Sequence of the first protein:
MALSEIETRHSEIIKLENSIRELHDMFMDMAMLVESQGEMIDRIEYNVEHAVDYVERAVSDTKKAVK

Contacts between the two chains:
Residue D64 in the second protein interacts with residue V59 in the first protein (closest heavy-atom distance 3.2 Å).
Residue E18 in the second protein is in contact with residue H10 in the first protein (closest heavy-atom distance 3.0 Å).
Residue D64 in the second protein contacts residue E56 in the first protein (closest heavy-atom distance 3.3 Å).
Residue R39 in the second protein is in contact with residue A31 in the first protein (closest heavy-atom distance 3.4 Å).
Residue N71 in the second protein contacts residue T62 in the first protein (closest heavy-atom distance 4.1 Å).
Residue S19 in the second protein interacts with residue H10 in the first protein (closest heavy-atom distance 4.1 Å).
Residue M26 in the second protein contacts residue L16 in the first protein (closest heavy-atom distance 3.7 Å).
Residue L15 in the second protein contacts residue H10 in the first protein (closest heavy-atom distance 3.9 Å).
Residue S33 in the second protein is in contact with residue F27 in the first protein (closest heavy-atom distance 3.7 Å).
Residue E67 in the second protein is in contact with residue K63 in the first protein (closest heavy-atom distance 3.5 Å).
Residue D64 in the second protein contacts residue V55 in the first protein (closest heavy-atom distance 3.6 Å).
Residue L44 in the second protein contacts residue V34 in the first protein (closest heavy-atom distance 4.0 Å).
Residue R53 in the second protein interacts with residue E45 in the first protein (closest heavy-atom distance 3.0 Å).
Residue R39 in the second protein interacts with residue E35 in the first protein (closest heavy-atom distance 3.6 Å).
Residue M65 in the second protein contacts residue V55 in the first protein (closest heavy-atom distance 3.9 Å).
Residue D74 in the second protein contacts residue V66 in the first protein (closest heavy-atom distance 4.0 Å).
Residue G57 in the second protein is in contact with residue V52 in the first protein (closest heavy-atom distance 4.0 Å).
Residue Q50 in the second protein interacts with residue I41 in the first protein (closest heavy-atom distance 3.3 Å).
Residue V30 in the second protein contacts residue I20 in the first protein (closest heavy-atom distance 3.6 Å).
Residue M26 in the second protein contacts residue I13 in the first protein (closest heavy-atom distance 3.1 Å).
Residue R25 in the second protein contacts residue E17 in the first protein (closest heavy-atom distance 2.8 Å).
Residue A68 in the second protein contacts residue V59 in the first protein (closest heavy-atom distance 3.7 Å).
Residue M8 in the second protein interacts with residue L3 in the first protein (closest heavy-atom distance 3.5 Å).
Residue G37 in the second protein contacts residue F27 in the first protein (closest heavy-atom distance 3.9 Å).
Residue H60 in the second protein contacts residue E56 in the first protein (closest heavy-atom distance 2.7 Å).
Residue S22 in the second protein contacts residue I13 in the first protein (closest heavy-atom distance 3.7 Å).
Residue M26 in the second protein interacts with residue I20 in the first protein (closest heavy-atom distance 4.2 Å).
Residue N71 in the second protein contacts residue K63 in the first protein (closest heavy-atom distance 3.8 Å).
Residue Q47 in the second protein is in contact with residue G38 in the first protein (closest heavy-atom distance 3.3 Å).
Residue S22 in the second protein contacts residue E17 in the first protein (closest heavy-atom distance 2.4 Å).
Residue V54 in the second protein interacts with residue E45 in the first protein (closest heavy-atom distance 4.1 Å).
Residue R11 in the second protein is in contact with residue E7 in the first protein (closest heavy-atom distance 3.8 Å).
Residue T40 in the second protein is in contact with residue A31 in the first protein (closest heavy-atom distance 3.4 Å).
Residue Q47 in the second protein is in contact with residue V34 in the first protein (closest heavy-atom distance 2.6 Å).
Residue L29 in the second protein contacts residue I20 in the first protein (closest heavy-atom distance 3.7 Å).
Residue A12 in the second protein interacts with residue I6 in the first protein (closest heavy-atom distance 3.8 Å).
Residue T40 in the second protein contacts residue V34 in the first protein (closest heavy-atom distance 4.0 Å).
Residue L15 in the second protein is in contact with residue E7 in the first protein (closest heavy-atom distance 3.2 Å).
Residue A36 in the second protein interacts with residue M28 in the first protein (closest heavy-atom distance 4.0 Å).
Residue T40 in the second protein interacts with residue M30 in the first protein (closest heavy-atom distance 3.6 Å).
Residue A36 in the second protein interacts with residue A31 in the first protein (closest heavy-atom distance 4.2 Å).
Residue L15 in the second protein is in contact with residue I6 in the first protein (closest heavy-atom distance 3.6 Å).
Residue E32 in the second protein contacts residue H24 in the first protein (closest heavy-atom distance 3.0 Å).
Residue Q47 in the second protein contacts residue I41 in the first protein (closest heavy-atom distance 3.8 Å).
Residue R11 in the second protein is in contact with residue L3 in the first protein (closest heavy-atom distance 4.1 Å).
Residue S33 in the second protein contacts residue H24 in the first protein (closest heavy-atom distance 3.2 Å).
Residue Q50 in the second protein contacts residue D42 in the first protein (closest heavy-atom distance 3.2 Å).
Residue H60 in the second protein interacts with residue V52 in the first protein (closest heavy-atom distance 3.4 Å).
Residue M26 in the second protein interacts with residue E17 in the first protein (closest heavy-atom distance 3.7 Å).
Residue L29 in the second protein is in contact with residue R21 in the first protein (closest heavy-atom distance 4.0 Å).
Residue L51 in the second protein is in contact with residue I41 in the first protein (closest heavy-atom distance 4.0 Å).
Residue M43 in the second protein interacts with residue V34 in the first protein (closest heavy-atom distance 3.6 Å).
Residue N71 in the second protein contacts residue V66 in the first protein (closest heavy-atom distance 3.3 Å).
Residue M58 in the second protein contacts residue V48 in the first protein (closest heavy-atom distance 3.6 Å).
Residue M43 in the second protein is in contact with residue A31 in the first protein (closest heavy-atom distance 3.9 Å).
Residue I61 in the second protein contacts residue V52 in the first protein (closest heavy-atom distance 3.6 Å).
Residue Q50 in the second protein interacts with residue E45 in the first protein (closest heavy-atom distance 3.6 Å).
Residue S19 in the second protein contacts residue I13 in the first protein (closest heavy-atom distance 3.6 Å).
Residue M43 in the second protein contacts residue E35 in the first protein (closest heavy-atom distance 3.6 Å).
Residue L29 in the second protein is in contact with residue H24 in the first protein (closest heavy-atom distance 4.0 Å).

Sequence of the second protein:
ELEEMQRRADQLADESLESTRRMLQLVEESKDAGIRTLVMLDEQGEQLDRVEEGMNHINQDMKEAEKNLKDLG

These two protein chains interact to form a complex.